Residue-level contacts at the interface:
Residue L590 in protein 1 interacts with residue S581 in protein 2 (closest heavy-atom distance 4.3 Å).
Residue Q601 in protein 1 contacts residue N574 in protein 2 (closest heavy-atom distance 3.0 Å).
Residue W591 in protein 1 is in contact with residue G582 in protein 2 (closest heavy-atom distance 4.6 Å).
Residue S581 in protein 1 is in contact with residue M594 in protein 2 (closest heavy-atom distance 4.6 Å).
Residue Q601 in protein 1 is in contact with residue N561 in protein 2 (closest heavy-atom distance 4.2 Å).
Residue M578 in protein 1 is in contact with residue W591 in protein 2 (closest heavy-atom distance 4.2 Å).
Residue L602 in protein 1 interacts with residue V575 in protein 2 (closest heavy-atom distance 4.7 Å).
Residue M578 in protein 1 is in contact with residue L598 in protein 2 (closest heavy-atom distance 4.0 Å).
Residue N572 in protein 1 contacts residue V575 in protein 2 (closest heavy-atom distance 4.8 Å).
Residue A577 in protein 1 interacts with residue L598 in protein 2 (closest heavy-atom distance 4.7 Å).
Residue S581 in protein 1 contacts residue C595 in protein 2 (closest heavy-atom distance 4.3 Å).
Residue L598 in protein 1 interacts with residue M578 in protein 2 (closest heavy-atom distance 3.8 Å).
Residue N574 in protein 1 interacts with residue L598 in protein 2 (closest heavy-atom distance 4.3 Å).
Residue I557 in protein 1 interacts with residue M594 in protein 2 (closest heavy-atom distance 4.9 Å).
Residue S581 in protein 1 is in contact with residue W591 in protein 2 (closest heavy-atom distance 3.5 Å).
Residue M578 in protein 1 interacts with residue A579 in protein 2 (closest heavy-atom distance 4.0 Å).
Residue W591 in protein 1 interacts with residue M578 in protein 2 (closest heavy-atom distance 3.8 Å).
Residue L590 in protein 1 interacts with residue I553 in protein 2 (closest heavy-atom distance 3.8 Å).
Residue A579 in protein 1 is in contact with residue A579 in protein 2 (closest heavy-atom distance 3.6 Å).
Residue V575 in protein 1 interacts with residue V575 in protein 2 (closest heavy-atom distance 3.6 Å).
Residue N574 in protein 1 is in contact with residue Q601 in protein 2 (closest heavy-atom distance 3.0 Å).
Residue V576 in protein 1 contacts residue V575 in protein 2 (closest heavy-atom distance 3.7 Å).
Residue W591 in protein 1 is in contact with residue S581 in protein 2 (closest heavy-atom distance 3.1 Å).
Residue N561 in protein 1 interacts with residue L598 in protein 2 (closest heavy-atom distance 3.8 Å).
Residue V575 in protein 1 interacts with residue N572 in protein 2 (closest heavy-atom distance 4.0 Å).
Residue A579 in protein 1 contacts residue M578 in protein 2 (closest heavy-atom distance 4.4 Å).
Residue A579 in protein 1 is in contact with residue V575 in protein 2 (closest heavy-atom distance 4.4 Å).
Residue M594 in protein 1 interacts with residue I557 in protein 2 (closest heavy-atom distance 3.7 Å).
Residue G582 in protein 1 is in contact with residue G582 in protein 2 (closest heavy-atom distance 4.7 Å).
Residue R554 in protein 1 contacts residue M594 in protein 2 (closest heavy-atom distance 3.4 Å).
Residue L598 in protein 1 interacts with residue N574 in protein 2 (closest heavy-atom distance 3.7 Å).
Residue V575 in protein 1 contacts residue L602 in protein 2 (closest heavy-atom distance 4.6 Å).
Residue G582 in protein 1 interacts with residue W591 in protein 2 (closest heavy-atom distance 4.5 Å).
Residue I557 in protein 1 interacts with residue L590 in protein 2 (closest heavy-atom distance 4.5 Å).
Residue M578 in protein 1 interacts with residue C595 in protein 2 (closest heavy-atom distance 4.0 Å).
Residue L590 in protein 1 interacts with residue R554 in protein 2 (closest heavy-atom distance 4.0 Å).
Residue V575 in protein 1 contacts residue V576 in protein 2 (closest heavy-atom distance 4.6 Å).
Residue M578 in protein 1 interacts with residue L602 in protein 2 (closest heavy-atom distance 4.8 Å).
Residue M578 in protein 1 is in contact with residue R599 in protein 2 (closest heavy-atom distance 4.8 Å).
Residue S581 in protein 1 contacts residue L590 in protein 2 (closest heavy-atom distance 4.1 Å).
Residue V575 in protein 1 is in contact with residue A579 in protein 2 (closest heavy-atom distance 4.2 Å).
Residue N572 in protein 1 is in contact with residue N572 in protein 2 (closest heavy-atom distance 3.0 Å).
Residue I553 in protein 1 interacts with residue L590 in protein 2 (closest heavy-atom distance 4.8 Å).
Residue M578 in protein 1 is in contact with residue F611 in protein 2 (closest heavy-atom distance 4.0 Å).
Residue M594 in protein 1 interacts with residue S581 in protein 2 (closest heavy-atom distance 4.5 Å).
Residue R554 in protein 1 is in contact with residue L590 in protein 2 (closest heavy-atom distance 3.6 Å).

This data describes a binding interaction between two proteins.

Sequence of protein 2:
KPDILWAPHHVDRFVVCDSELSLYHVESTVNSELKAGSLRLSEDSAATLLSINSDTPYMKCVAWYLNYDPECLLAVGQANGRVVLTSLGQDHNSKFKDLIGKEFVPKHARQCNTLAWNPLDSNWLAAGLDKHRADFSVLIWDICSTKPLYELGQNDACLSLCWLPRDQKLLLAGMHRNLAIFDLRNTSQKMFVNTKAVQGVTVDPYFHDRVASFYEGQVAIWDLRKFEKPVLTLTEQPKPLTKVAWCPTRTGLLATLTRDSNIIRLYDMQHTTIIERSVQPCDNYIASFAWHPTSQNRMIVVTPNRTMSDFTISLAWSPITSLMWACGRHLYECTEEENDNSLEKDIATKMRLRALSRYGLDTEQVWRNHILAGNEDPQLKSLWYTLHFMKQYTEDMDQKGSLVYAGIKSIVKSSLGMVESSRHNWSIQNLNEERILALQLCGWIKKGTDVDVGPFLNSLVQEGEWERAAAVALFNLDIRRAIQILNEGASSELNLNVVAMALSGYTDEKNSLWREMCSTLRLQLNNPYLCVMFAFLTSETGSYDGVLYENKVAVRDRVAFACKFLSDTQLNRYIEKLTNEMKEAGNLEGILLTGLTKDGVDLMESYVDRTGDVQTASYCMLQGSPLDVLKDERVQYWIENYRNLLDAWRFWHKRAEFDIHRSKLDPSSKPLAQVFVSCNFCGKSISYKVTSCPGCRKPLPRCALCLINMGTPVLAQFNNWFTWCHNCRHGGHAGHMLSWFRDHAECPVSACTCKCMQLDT

Sequence of protein 1:
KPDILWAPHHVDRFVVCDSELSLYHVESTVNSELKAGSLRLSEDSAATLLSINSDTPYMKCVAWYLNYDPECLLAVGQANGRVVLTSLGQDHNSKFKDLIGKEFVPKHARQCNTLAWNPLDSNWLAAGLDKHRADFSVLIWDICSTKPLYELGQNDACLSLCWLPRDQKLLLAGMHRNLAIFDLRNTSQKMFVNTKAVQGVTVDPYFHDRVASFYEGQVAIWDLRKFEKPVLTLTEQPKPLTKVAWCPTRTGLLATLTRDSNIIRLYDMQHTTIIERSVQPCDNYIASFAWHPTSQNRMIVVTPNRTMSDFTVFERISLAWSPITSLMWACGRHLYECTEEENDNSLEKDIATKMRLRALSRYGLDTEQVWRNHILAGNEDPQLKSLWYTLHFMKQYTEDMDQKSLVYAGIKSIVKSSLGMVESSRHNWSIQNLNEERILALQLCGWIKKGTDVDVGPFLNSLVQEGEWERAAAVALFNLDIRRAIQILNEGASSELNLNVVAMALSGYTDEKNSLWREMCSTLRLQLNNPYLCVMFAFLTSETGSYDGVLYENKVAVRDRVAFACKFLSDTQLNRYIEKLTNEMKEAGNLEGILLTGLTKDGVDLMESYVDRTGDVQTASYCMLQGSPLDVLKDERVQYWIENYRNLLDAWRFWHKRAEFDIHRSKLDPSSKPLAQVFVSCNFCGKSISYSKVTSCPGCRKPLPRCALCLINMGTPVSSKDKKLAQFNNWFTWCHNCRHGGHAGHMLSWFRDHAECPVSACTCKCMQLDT